Interface contacts:
Residue I55 in protein 1 contacts residue S48 in protein 2 (closest heavy-atom distance 3.7 Å).
Residue F48 in protein 1 is in contact with residue A40 in protein 2 (closest heavy-atom distance 4.2 Å).
Residue I55 in protein 1 interacts with residue Y44 in protein 2 (closest heavy-atom distance 3.4 Å).
Residue Y47 in protein 1 is in contact with residue Y44 in protein 2 (closest heavy-atom distance 3.6 Å).
Residue F56 in protein 1 interacts with residue R43 in protein 2 (closest heavy-atom distance 4.1 Å).
Residue Q52 in protein 1 contacts residue Y44 in protein 2 (closest heavy-atom distance 4.0 Å).
Residue F56 in protein 1 contacts residue S47 in protein 2 (closest heavy-atom distance 3.3 Å).
Residue N51 in protein 1 interacts with residue Y44 in protein 2 (closest heavy-atom distance 3.1 Å).
Residue F56 in protein 1 interacts with residue Y44 in protein 2 (closest heavy-atom distance 4.6 Å).
Residue F48 in protein 1 contacts residue Y44 in protein 2 (closest heavy-atom distance 3.8 Å).
Residue I55 in protein 1 interacts with residue S47 in protein 2 (closest heavy-atom distance 4.1 Å).
Residue F48 in protein 1 is in contact with residue V41 in protein 2 (closest heavy-atom distance 5.0 Å).

Sequence of protein 1:
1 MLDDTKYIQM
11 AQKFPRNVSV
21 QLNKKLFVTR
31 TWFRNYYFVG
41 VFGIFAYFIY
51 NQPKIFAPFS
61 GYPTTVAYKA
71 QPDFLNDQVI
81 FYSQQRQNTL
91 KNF

This data describes a binding interaction between two proteins.

Sequence of protein 2:
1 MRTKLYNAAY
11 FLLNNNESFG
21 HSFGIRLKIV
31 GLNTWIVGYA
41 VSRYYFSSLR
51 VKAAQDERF